Sequence of chain B:
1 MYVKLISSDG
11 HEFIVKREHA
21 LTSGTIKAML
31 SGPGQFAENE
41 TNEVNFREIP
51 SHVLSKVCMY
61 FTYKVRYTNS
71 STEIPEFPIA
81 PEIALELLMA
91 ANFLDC

Interface contacts:
Residue A91 in chain B contacts residue C8 in chain A (closest heavy-atom distance 4.4 Å).
Residue Y67 in chain B is in contact with residue V1 in chain A (closest heavy-atom distance 3.4 Å).
Residue P81 in chain B is in contact with residue H15 in chain A (closest heavy-atom distance 4.0 Å).
Residue L88 in chain B interacts with residue C8 in chain A (closest heavy-atom distance 2.8 Å).
Residue I79 in chain B interacts with residue L7 in chain A (closest heavy-atom distance 3.2 Å).
Residue Y60 in chain B is in contact with residue L7 in chain A (closest heavy-atom distance 3.4 Å).
Residue F77 in chain B is in contact with residue L4 in chain A (closest heavy-atom distance 4.3 Å).
Residue C96 in chain B contacts residue T3 in chain A (closest heavy-atom distance 3.3 Å).
Residue Y60 in chain B contacts residue A2 in chain A (closest heavy-atom distance 2.5 Å).
Residue Y60 in chain B interacts with residue T3 in chain A (closest heavy-atom distance 2.8 Å).
Residue F77 in chain B interacts with residue K10 in chain A (closest heavy-atom distance 3.8 Å).
Residue E76 in chain B contacts residue K10 in chain A (closest heavy-atom distance 4.8 Å).
Residue V57 in chain B contacts residue T3 in chain A (closest heavy-atom distance 4.5 Å).
Residue L88 in chain B interacts with residue V12 in chain A (closest heavy-atom distance 4.0 Å).
Residue V57 in chain B contacts residue L4 in chain A (closest heavy-atom distance 2.7 Å).
Residue C96 in chain B is in contact with residue A2 in chain A (closest heavy-atom distance 4.1 Å).
Residue L87 in chain B is in contact with residue L4 in chain A (closest heavy-atom distance 3.2 Å).
Residue A91 in chain B interacts with residue T3 in chain A (closest heavy-atom distance 4.2 Å).
Residue I79 in chain B interacts with residue K10 in chain A (closest heavy-atom distance 4.2 Å).
Residue D95 in chain B contacts residue T3 in chain A (closest heavy-atom distance 3.2 Å).
Residue K64 in chain B contacts residue V1 in chain A (closest heavy-atom distance 2.6 Å).
Residue I74 in chain B is in contact with residue A2 in chain A (closest heavy-atom distance 5.0 Å).
Residue Y60 in chain B contacts residue V1 in chain A (closest heavy-atom distance 3.1 Å).
Residue F61 in chain B interacts with residue T3 in chain A (closest heavy-atom distance 4.4 Å).
Residue A80 in chain B interacts with residue T11 in chain A (closest heavy-atom distance 3.9 Å).
Residue I79 in chain B contacts residue L4 in chain A (closest heavy-atom distance 4.8 Å).
Residue L85 in chain B is in contact with residue C8 in chain A (closest heavy-atom distance 4.5 Å).
Residue L88 in chain B is in contact with residue R9 in chain A (closest heavy-atom distance 4.4 Å).
Residue K64 in chain B contacts residue T3 in chain A (closest heavy-atom distance 4.2 Å).
Residue K64 in chain B contacts residue A2 in chain A (closest heavy-atom distance 3.9 Å).
Residue D95 in chain B interacts with residue Q5 in chain A (closest heavy-atom distance 3.9 Å).
Residue F77 in chain B interacts with residue L7 in chain A (closest heavy-atom distance 2.9 Å).
Residue K56 in chain B interacts with residue L4 in chain A (closest heavy-atom distance 3.2 Å).
Residue C96 in chain B is in contact with residue V1 in chain A (closest heavy-atom distance 4.7 Å).
Residue A91 in chain B contacts residue Q5 in chain A (closest heavy-atom distance 3.1 Å).
Residue L87 in chain B interacts with residue Q5 in chain A (closest heavy-atom distance 4.8 Å).
Residue T68 in chain B is in contact with residue V1 in chain A (closest heavy-atom distance 3.8 Å).
Residue C96 in chain B interacts with residue Q5 in chain A (closest heavy-atom distance 4.6 Å).
Residue P78 in chain B contacts residue K10 in chain A (closest heavy-atom distance 4.7 Å).
Residue Y60 in chain B is in contact with residue L4 in chain A (closest heavy-atom distance 3.3 Å).
Residue N92 in chain B contacts residue Q5 in chain A (closest heavy-atom distance 3.1 Å).
Residue A84 in chain B contacts residue C8 in chain A (closest heavy-atom distance 2.7 Å).
Residue I74 in chain B is in contact with residue V1 in chain A (closest heavy-atom distance 3.5 Å).
Residue E76 in chain B is in contact with residue L7 in chain A (closest heavy-atom distance 3.5 Å).
Residue A84 in chain B interacts with residue T11 in chain A (closest heavy-atom distance 4.9 Å).
Residue Y63 in chain B is in contact with residue V1 in chain A (closest heavy-atom distance 4.3 Å).
Residue A91 in chain B is in contact with residue L4 in chain A (closest heavy-atom distance 3.2 Å).
Residue I79 in chain B interacts with residue T11 in chain A (closest heavy-atom distance 2.6 Å).
Residue I79 in chain B contacts residue C8 in chain A (closest heavy-atom distance 4.3 Å).
Residue L94 in chain B is in contact with residue T3 in chain A (closest heavy-atom distance 4.3 Å).
Residue L87 in chain B contacts residue C8 in chain A (closest heavy-atom distance 3.5 Å).
Residue T22 in chain B contacts residue T3 in chain A (closest heavy-atom distance 4.5 Å).
Residue V53 in chain B is in contact with residue L4 in chain A (closest heavy-atom distance 4.7 Å).

Sequence of chain A:
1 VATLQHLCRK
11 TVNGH

These two protein chains interact to form a complex.